Sequence of the second protein:
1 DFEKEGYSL

Sequence of the first protein:
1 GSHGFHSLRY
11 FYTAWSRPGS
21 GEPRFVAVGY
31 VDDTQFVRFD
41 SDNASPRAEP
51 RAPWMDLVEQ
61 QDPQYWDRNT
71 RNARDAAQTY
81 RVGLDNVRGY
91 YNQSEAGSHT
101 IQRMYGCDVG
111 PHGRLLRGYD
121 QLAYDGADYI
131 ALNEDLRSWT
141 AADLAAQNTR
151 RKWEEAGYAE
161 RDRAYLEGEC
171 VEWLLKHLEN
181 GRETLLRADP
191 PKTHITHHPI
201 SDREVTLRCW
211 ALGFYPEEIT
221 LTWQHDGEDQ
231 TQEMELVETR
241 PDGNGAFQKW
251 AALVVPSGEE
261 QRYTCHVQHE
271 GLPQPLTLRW

Contacts between the two chains:
Residue N72 in the first protein contacts residue E3 in the second protein (closest heavy-atom distance 4.1 Å).
Residue Y80 in the first protein interacts with residue L9 in the second protein (closest heavy-atom distance 4.7 Å).
Residue N72 in the first protein is in contact with residue F2 in the second protein (closest heavy-atom distance 4.0 Å).
Residue K152 in the first protein interacts with residue S8 in the second protein (closest heavy-atom distance 3.4 Å).
Residue Y158 in the first protein contacts residue Y7 in the second protein (closest heavy-atom distance 4.3 Å).
Residue D162 in the first protein contacts residue E3 in the second protein (closest heavy-atom distance 2.8 Å).
Residue R161 in the first protein is in contact with residue E3 in the second protein (closest heavy-atom distance 4.6 Å).
Residue W153 in the first protein interacts with residue S8 in the second protein (closest heavy-atom distance 3.3 Å).
Residue V28 in the first protein interacts with residue F2 in the second protein (closest heavy-atom distance 5.0 Å).
Residue R38 in the first protein contacts residue F2 in the second protein (closest heavy-atom distance 5.0 Å).
Residue F39 in the first protein interacts with residue F2 in the second protein (closest heavy-atom distance 4.5 Å).
Residue Y165 in the first protein is in contact with residue E3 in the second protein (closest heavy-atom distance 3.7 Å).
Residue I130 in the first protein interacts with residue L9 in the second protein (closest heavy-atom distance 4.5 Å).
Residue N69 in the first protein contacts residue F2 in the second protein (closest heavy-atom distance 2.7 Å).
Residue V82 in the first protein interacts with residue S8 in the second protein (closest heavy-atom distance 3.5 Å).
Residue G83 in the first protein is in contact with residue L9 in the second protein (closest heavy-atom distance 4.4 Å).
Residue K152 in the first protein interacts with residue L9 in the second protein (closest heavy-atom distance 3.0 Å).
Residue A73 in the first protein is in contact with residue F2 in the second protein (closest heavy-atom distance 4.2 Å).
Residue T79 in the first protein interacts with residue Y7 in the second protein (closest heavy-atom distance 3.6 Å).
Residue N148 in the first protein is in contact with residue L9 in the second protein (closest heavy-atom distance 4.7 Å).
Residue Y158 in the first protein contacts residue E3 in the second protein (closest heavy-atom distance 3.2 Å).
Residue Y105 in the first protein is in contact with residue E3 in the second protein (closest heavy-atom distance 3.0 Å).
Residue Y158 in the first protein is in contact with residue E5 in the second protein (closest heavy-atom distance 4.1 Å).
Residue L122 in the first protein contacts residue L9 in the second protein (closest heavy-atom distance 3.7 Å).
Residue Y90 in the first protein interacts with residue L9 in the second protein (closest heavy-atom distance 2.7 Å).
Residue W153 in the first protein is in contact with residue L9 in the second protein (closest heavy-atom distance 3.5 Å).
Residue V37 in the first protein contacts residue F2 in the second protein (closest heavy-atom distance 4.3 Å).
Residue Y65 in the first protein contacts residue D1 in the second protein (closest heavy-atom distance 3.3 Å).
Residue A48 in the first protein is in contact with residue F2 in the second protein (closest heavy-atom distance 4.2 Å).
Residue G83 in the first protein is in contact with residue S8 in the second protein (closest heavy-atom distance 3.1 Å).
Residue Y105 in the first protein interacts with residue F2 in the second protein (closest heavy-atom distance 3.8 Å).
Residue N72 in the first protein is in contact with residue K4 in the second protein (closest heavy-atom distance 3.2 Å).
Residue T149 in the first protein interacts with residue L9 in the second protein (closest heavy-atom distance 2.6 Å).
Residue R103 in the first protein contacts residue E3 in the second protein (closest heavy-atom distance 3.6 Å).
Residue Y158 in the first protein is in contact with residue G6 in the second protein (closest heavy-atom distance 3.8 Å).
Residue I101 in the first protein is in contact with residue L9 in the second protein (closest heavy-atom distance 3.5 Å).
Residue Y129 in the first protein contacts residue L9 in the second protein (closest heavy-atom distance 3.8 Å).
Residue A27 in the first protein is in contact with residue F2 in the second protein (closest heavy-atom distance 4.0 Å).
Residue T79 in the first protein contacts residue S8 in the second protein (closest heavy-atom distance 3.2 Å).
Residue T79 in the first protein is in contact with residue G6 in the second protein (closest heavy-atom distance 4.6 Å).
Residue R68 in the first protein is in contact with residue D1 in the second protein (closest heavy-atom distance 2.5 Å).
Residue W153 in the first protein interacts with residue Y7 in the second protein (closest heavy-atom distance 3.3 Å).
Residue V87 in the first protein is in contact with residue L9 in the second protein (closest heavy-atom distance 3.7 Å).
Residue Y12 in the first protein is in contact with residue E3 in the second protein (closest heavy-atom distance 4.1 Å).
Residue Y165 in the first protein interacts with residue F2 in the second protein (closest heavy-atom distance 4.0 Å).
Residue N86 in the first protein contacts residue S8 in the second protein (closest heavy-atom distance 3.8 Å).
Residue Y165 in the first protein interacts with residue D1 in the second protein (closest heavy-atom distance 2.8 Å).
Residue K152 in the first protein is in contact with residue Y7 in the second protein (closest heavy-atom distance 4.6 Å).
Residue A156 in the first protein is in contact with residue Y7 in the second protein (closest heavy-atom distance 3.3 Å).
Residue N72 in the first protein interacts with residue D1 in the second protein (closest heavy-atom distance 4.8 Å).
Residue R161 in the first protein interacts with residue E5 in the second protein (closest heavy-atom distance 3.2 Å).
Residue N69 in the first protein contacts residue D1 in the second protein (closest heavy-atom distance 3.1 Å).
Residue N86 in the first protein interacts with residue L9 in the second protein (closest heavy-atom distance 3.0 Å).
Residue Y10 in the first protein is in contact with residue D1 in the second protein (closest heavy-atom distance 3.4 Å).
Residue W173 in the first protein interacts with residue D1 in the second protein (closest heavy-atom distance 3.3 Å).
Residue Y10 in the first protein contacts residue F2 in the second protein (closest heavy-atom distance 3.5 Å).
Residue Y12 in the first protein is in contact with residue F2 in the second protein (closest heavy-atom distance 3.5 Å).

The following describes two proteins that form a bound complex.